The following describes two proteins that form a bound complex.

Residue-level contacts at the interface:
Residue W33 in chain A is in contact with residue R35 in chain B (closest heavy-atom distance 3.3 Å).
Residue A97 in chain A is in contact with residue Y36 in chain B (closest heavy-atom distance 4.6 Å).
Residue Y32 in chain A is in contact with residue R33 in chain B (closest heavy-atom distance 3.6 Å).
Residue W33 in chain A interacts with residue Q34 in chain B (closest heavy-atom distance 2.8 Å).
Residue D52 in chain A contacts residue Q34 in chain B (closest heavy-atom distance 3.5 Å).
Residue D52 in chain A interacts with residue Y1 in chain B (closest heavy-atom distance 4.8 Å).
Residue F99 in chain A interacts with residue Y36 in chain B (closest heavy-atom distance 2.9 Å).
Residue Y32 in chain A is in contact with residue L30 in chain B (closest heavy-atom distance 3.9 Å).
Residue N31 in chain A contacts residue Q34 in chain B (closest heavy-atom distance 3.8 Å).
Residue S54 in chain A is in contact with residue Q34 in chain B (closest heavy-atom distance 4.4 Å).
Residue S98 in chain A is in contact with residue Y36 in chain B (closest heavy-atom distance 3.8 Å).
Residue N31 in chain A contacts residue H26 in chain B (closest heavy-atom distance 4.8 Å).
Residue H35 in chain A contacts residue R35 in chain B (closest heavy-atom distance 2.9 Å).
Residue T30 in chain A contacts residue Q34 in chain B (closest heavy-atom distance 4.8 Å).
Residue S54 in chain A contacts residue Y1 in chain B (closest heavy-atom distance 3.3 Å).
Residue W33 in chain A is in contact with residue Y36 in chain B (closest heavy-atom distance 3.8 Å).
Residue F99 in chain A is in contact with residue R33 in chain B (closest heavy-atom distance 3.4 Å).
Residue Y32 in chain A is in contact with residue Q34 in chain B (closest heavy-atom distance 3.7 Å).
Residue N31 in chain A interacts with residue L30 in chain B (closest heavy-atom distance 3.6 Å).
Residue H35 in chain A is in contact with residue Y36 in chain B (closest heavy-atom distance 3.4 Å).

Sequence of chain A:
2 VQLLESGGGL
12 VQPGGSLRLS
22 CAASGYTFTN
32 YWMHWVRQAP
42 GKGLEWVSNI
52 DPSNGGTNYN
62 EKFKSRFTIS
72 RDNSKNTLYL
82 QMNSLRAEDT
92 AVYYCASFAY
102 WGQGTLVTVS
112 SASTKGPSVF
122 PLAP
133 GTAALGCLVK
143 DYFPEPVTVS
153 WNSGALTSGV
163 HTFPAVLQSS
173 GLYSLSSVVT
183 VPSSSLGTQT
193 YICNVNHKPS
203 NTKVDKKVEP

Sequence of chain B:
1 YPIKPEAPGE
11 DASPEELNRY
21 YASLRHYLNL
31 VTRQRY